These two protein chains interact to form a complex.

Sequence of chain B:
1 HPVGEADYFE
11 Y

Residue-level contacts at the interface:
Residue L81 in chain A interacts with residue Y11 in chain B (closest heavy-atom distance 3.6 Å).
Residue Q155 in chain A interacts with residue F9 in chain B (closest heavy-atom distance 3.7 Å).
Residue L163 in chain A contacts residue P2 in chain B (closest heavy-atom distance 4.6 Å).
Residue W147 in chain A interacts with residue F9 in chain B (closest heavy-atom distance 3.3 Å).
Residue F67 in chain A is in contact with residue P2 in chain B (closest heavy-atom distance 3.7 Å).
Residue Y99 in chain A contacts residue V3 in chain B (closest heavy-atom distance 3.0 Å).
Residue Y9 in chain A contacts residue P2 in chain B (closest heavy-atom distance 4.0 Å).
Residue W167 in chain A is in contact with residue H1 in chain B (closest heavy-atom distance 3.5 Å).
Residue F33 in chain A contacts residue H1 in chain B (closest heavy-atom distance 4.8 Å).
Residue R97 in chain A is in contact with residue Y11 in chain B (closest heavy-atom distance 3.4 Å).
Residue Y99 in chain A contacts residue P2 in chain B (closest heavy-atom distance 3.3 Å).
Residue Q155 in chain A is in contact with residue A6 in chain B (closest heavy-atom distance 3.6 Å).
Residue L156 in chain A is in contact with residue V3 in chain B (closest heavy-atom distance 4.7 Å).
Residue Y84 in chain A is in contact with residue Y11 in chain B (closest heavy-atom distance 2.6 Å).
Residue N80 in chain A interacts with residue E10 in chain B (closest heavy-atom distance 3.9 Å).
Residue K146 in chain A contacts residue Y8 in chain B (closest heavy-atom distance 4.5 Å).
Residue R62 in chain A is in contact with residue H1 in chain B (closest heavy-atom distance 2.9 Å).
Residue Y159 in chain A is in contact with residue H1 in chain B (closest heavy-atom distance 2.9 Å).
Residue S116 in chain A interacts with residue Y11 in chain B (closest heavy-atom distance 2.5 Å).
Residue I142 in chain A is in contact with residue Y11 in chain B (closest heavy-atom distance 5.0 Å).
Residue W147 in chain A contacts residue Y8 in chain B (closest heavy-atom distance 5.0 Å).
Residue Y59 in chain A interacts with residue H1 in chain B (closest heavy-atom distance 3.9 Å).
Residue Y74 in chain A interacts with residue E5 in chain B (closest heavy-atom distance 2.7 Å).
Residue A150 in chain A contacts residue D7 in chain B (closest heavy-atom distance 4.5 Å).
Residue I66 in chain A is in contact with residue G4 in chain B (closest heavy-atom distance 3.8 Å).
Residue I66 in chain A is in contact with residue H1 in chain B (closest heavy-atom distance 4.3 Å).
Residue Y7 in chain A interacts with residue H1 in chain B (closest heavy-atom distance 2.8 Å).
Residue N63 in chain A interacts with residue H1 in chain B (closest heavy-atom distance 4.3 Å).
Residue Y123 in chain A contacts residue Y11 in chain B (closest heavy-atom distance 3.9 Å).
Residue I66 in chain A interacts with residue P2 in chain B (closest heavy-atom distance 3.9 Å).
Residue Y74 in chain A contacts residue Y11 in chain B (closest heavy-atom distance 3.8 Å).
Residue K146 in chain A contacts residue E10 in chain B (closest heavy-atom distance 4.0 Å).
Residue L163 in chain A interacts with residue H1 in chain B (closest heavy-atom distance 4.7 Å).
Residue I124 in chain A is in contact with residue Y11 in chain B (closest heavy-atom distance 4.4 Å).
Residue E76 in chain A is in contact with residue E10 in chain B (closest heavy-atom distance 4.0 Å).
Residue I66 in chain A interacts with residue V3 in chain B (closest heavy-atom distance 3.4 Å).
Residue A150 in chain A contacts residue F9 in chain B (closest heavy-atom distance 3.8 Å).
Residue V152 in chain A is in contact with residue F9 in chain B (closest heavy-atom distance 3.8 Å).
Residue Y171 in chain A contacts residue H1 in chain B (closest heavy-atom distance 2.7 Å).
Residue T73 in chain A contacts residue E10 in chain B (closest heavy-atom distance 3.9 Å).
Residue I95 in chain A interacts with residue Y11 in chain B (closest heavy-atom distance 3.8 Å).
Residue S77 in chain A is in contact with residue Y11 in chain B (closest heavy-atom distance 3.0 Å).
Residue T73 in chain A contacts residue E5 in chain B (closest heavy-atom distance 4.1 Å).
Residue Q96 in chain A interacts with residue Y11 in chain B (closest heavy-atom distance 4.7 Å).
Residue N80 in chain A contacts residue Y11 in chain B (closest heavy-atom distance 2.7 Å).
Residue N70 in chain A interacts with residue E5 in chain B (closest heavy-atom distance 3.9 Å).
Residue W147 in chain A contacts residue Y11 in chain B (closest heavy-atom distance 3.7 Å).
Residue N63 in chain A contacts residue P2 in chain B (closest heavy-atom distance 3.2 Å).
Residue Y9 in chain A interacts with residue E5 in chain B (closest heavy-atom distance 4.2 Å).
Residue W147 in chain A interacts with residue E10 in chain B (closest heavy-atom distance 2.9 Å).
Residue A150 in chain A contacts residue Y8 in chain B (closest heavy-atom distance 3.6 Å).
Residue M5 in chain A interacts with residue H1 in chain B (closest heavy-atom distance 3.8 Å).
Residue T143 in chain A contacts residue Y11 in chain B (closest heavy-atom distance 2.7 Å).
Residue R97 in chain A interacts with residue E5 in chain B (closest heavy-atom distance 3.3 Å).
Residue K146 in chain A interacts with residue Y11 in chain B (closest heavy-atom distance 3.0 Å).
Residue Y159 in chain A interacts with residue V3 in chain B (closest heavy-atom distance 3.7 Å).
Residue Y7 in chain A interacts with residue P2 in chain B (closest heavy-atom distance 3.3 Å).
Residue Y9 in chain A interacts with residue V3 in chain B (closest heavy-atom distance 4.1 Å).
Residue S77 in chain A interacts with residue E10 in chain B (closest heavy-atom distance 3.4 Å).
Residue Y159 in chain A is in contact with residue P2 in chain B (closest heavy-atom distance 3.8 Å).

Sequence of chain A:
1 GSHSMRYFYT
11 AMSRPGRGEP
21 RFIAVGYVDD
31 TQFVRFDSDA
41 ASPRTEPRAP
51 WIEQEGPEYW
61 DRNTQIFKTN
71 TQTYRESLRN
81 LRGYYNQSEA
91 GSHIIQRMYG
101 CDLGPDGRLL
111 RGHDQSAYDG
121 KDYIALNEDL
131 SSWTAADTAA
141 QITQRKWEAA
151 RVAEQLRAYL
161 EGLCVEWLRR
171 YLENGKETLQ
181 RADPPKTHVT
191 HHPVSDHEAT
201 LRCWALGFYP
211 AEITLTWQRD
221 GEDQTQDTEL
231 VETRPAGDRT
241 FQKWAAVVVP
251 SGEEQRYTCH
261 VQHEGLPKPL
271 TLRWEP